This data describes a binding interaction between two proteins.

Sequence of chain A:
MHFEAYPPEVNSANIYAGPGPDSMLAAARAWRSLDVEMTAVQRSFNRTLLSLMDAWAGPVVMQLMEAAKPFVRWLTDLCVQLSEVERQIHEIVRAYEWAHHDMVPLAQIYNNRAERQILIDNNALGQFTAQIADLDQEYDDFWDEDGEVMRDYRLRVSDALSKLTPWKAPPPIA

Sequence of chain B:
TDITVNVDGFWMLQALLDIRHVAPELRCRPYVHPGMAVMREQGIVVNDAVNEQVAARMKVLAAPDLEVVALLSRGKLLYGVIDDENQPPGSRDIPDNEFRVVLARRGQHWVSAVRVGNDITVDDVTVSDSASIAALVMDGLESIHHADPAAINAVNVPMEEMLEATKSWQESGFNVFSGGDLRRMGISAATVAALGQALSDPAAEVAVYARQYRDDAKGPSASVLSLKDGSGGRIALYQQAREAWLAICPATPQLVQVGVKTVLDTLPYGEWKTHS

Residue-level contacts at the interface:
Residue S243 in chain B is in contact with residue L125 in chain A (closest heavy-atom distance 3.8 Å).
Residue G107 in chain B interacts with residue Y139 in chain A (closest heavy-atom distance 3.1 Å).
Residue L254 in chain B contacts residue Q127 in chain A (closest heavy-atom distance 4.1 Å).
Residue V241 in chain B interacts with residue Q127 in chain A (closest heavy-atom distance 2.9 Å).
Residue P37 in chain B contacts residue D144 in chain A (closest heavy-atom distance 4.0 Å).
Residue V98 in chain B interacts with residue R116 in chain A (closest heavy-atom distance 3.7 Å).
Residue V39 in chain B interacts with residue D144 in chain A (closest heavy-atom distance 4.0 Å).
Residue K235 in chain B is in contact with residue Q137 in chain A (closest heavy-atom distance 3.8 Å).
Residue Y226 in chain B is in contact with residue A133 in chain A (closest heavy-atom distance 3.6 Å).
Residue V241 in chain B contacts residue G126 in chain A (closest heavy-atom distance 3.2 Å).
Residue R34 in chain B contacts residue R116 in chain A (closest heavy-atom distance 3.4 Å).
Residue M176 in chain B contacts residue Q127 in chain A (closest heavy-atom distance 3.5 Å).
Residue R109 in chain B contacts residue D140 in chain A (closest heavy-atom distance 3.5 Å).
Residue K235 in chain B is in contact with residue D134 in chain A (closest heavy-atom distance 3.5 Å).
Residue V39 in chain B is in contact with residue E148 in chain A (closest heavy-atom distance 3.8 Å).
Residue E32 in chain B interacts with residue A133 in chain A (closest heavy-atom distance 3.2 Å).
Residue Y226 in chain B contacts residue T129 in chain A (closest heavy-atom distance 3.6 Å).
Residue L88 in chain B interacts with residue T129 in chain A (closest heavy-atom distance 3.9 Å).
Residue Y96 in chain B is in contact with residue I120 in chain A (closest heavy-atom distance 4.0 Å).
Residue Y226 in chain B contacts residue A130 in chain A (closest heavy-atom distance 3.8 Å).
Residue T183 in chain B interacts with residue L125 in chain A (closest heavy-atom distance 3.6 Å).
Residue P237 in chain B interacts with residue A130 in chain A (closest heavy-atom distance 3.9 Å).
Residue P37 in chain B is in contact with residue W143 in chain A (closest heavy-atom distance 3.4 Å).
Residue R27 in chain B contacts residue D144 in chain A (closest heavy-atom distance 3.1 Å).
Residue Y96 in chain B interacts with residue N123 in chain A (closest heavy-atom distance 3.1 Å).
Residue K184 in chain B interacts with residue N122 in chain A (closest heavy-atom distance 3.1 Å).
Residue R36 in chain B contacts residue W143 in chain A (closest heavy-atom distance 3.8 Å).
Residue Y96 in chain B is in contact with residue R116 in chain A (closest heavy-atom distance 3.0 Å).
Residue P106 in chain B interacts with residue Y139 in chain A (closest heavy-atom distance 4.0 Å).
Residue P237 in chain B is in contact with residue D134 in chain A (closest heavy-atom distance 3.4 Å).
Residue A224 in chain B interacts with residue T129 in chain A (closest heavy-atom distance 3.9 Å).
Residue V98 in chain B interacts with residue I120 in chain A (closest heavy-atom distance 3.6 Å).
Residue R36 in chain B interacts with residue A5 in chain A (closest heavy-atom distance 3.9 Å).
Residue R109 in chain B interacts with residue W143 in chain A (closest heavy-atom distance 3.4 Å).
Residue Y96 in chain B contacts residue G126 in chain A (closest heavy-atom distance 3.8 Å).
Residue T183 in chain B interacts with residue A124 in chain A (closest heavy-atom distance 4.1 Å).
Residue P37 in chain B is in contact with residue E4 in chain A (closest heavy-atom distance 3.7 Å).
Residue P106 in chain B interacts with residue E9 in chain A (closest heavy-atom distance 3.9 Å).
Residue W18 in chain B is in contact with residue H2 in chain A (closest heavy-atom distance 3.7 Å).
Residue V39 in chain B is in contact with residue R151 in chain A (closest heavy-atom distance 3.3 Å).
Residue L254 in chain B is in contact with residue L125 in chain A (closest heavy-atom distance 3.8 Å).
Residue P31 in chain B interacts with residue D140 in chain A (closest heavy-atom distance 3.9 Å).
Residue L216 in chain B is in contact with residue A124 in chain A (closest heavy-atom distance 3.5 Å).
Residue Y96 in chain B is in contact with residue T129 in chain A (closest heavy-atom distance 3.6 Å).
Residue Q187 in chain B is in contact with residue A124 in chain A (closest heavy-atom distance 4.0 Å).
Residue W18 in chain B is in contact with residue E4 in chain A (closest heavy-atom distance 4.1 Å).
Residue Q256 in chain B is in contact with residue Q127 in chain A (closest heavy-atom distance 3.0 Å).
Residue P106 in chain B is in contact with residue P7 in chain A (closest heavy-atom distance 3.3 Å).
Residue P31 in chain B interacts with residue Q137 in chain A (closest heavy-atom distance 3.4 Å).
Residue M179 in chain B interacts with residue L125 in chain A (closest heavy-atom distance 3.9 Å).
Residue L268 in chain B contacts residue Q127 in chain A (closest heavy-atom distance 4.0 Å).
Residue Q187 in chain B contacts residue D121 in chain A (closest heavy-atom distance 3.6 Å).
Residue K245 in chain B interacts with residue A124 in chain A (closest heavy-atom distance 2.8 Å).
Residue R36 in chain B contacts residue E4 in chain A (closest heavy-atom distance 4.1 Å).
Residue P31 in chain B contacts residue A133 in chain A (closest heavy-atom distance 3.9 Å).
Residue L180 in chain B interacts with residue L125 in chain A (closest heavy-atom distance 4.1 Å).
Residue G107 in chain B is in contact with residue W143 in chain A (closest heavy-atom distance 3.2 Å).
Residue V39 in chain B is in contact with residue E4 in chain A (closest heavy-atom distance 3.1 Å).
Residue L268 in chain B is in contact with residue L125 in chain A (closest heavy-atom distance 4.0 Å).
Residue V241 in chain B is in contact with residue T129 in chain A (closest heavy-atom distance 4.1 Å).